Contacts between the two chains:
Residue L381 in chain B contacts residue E57 in chain A (closest heavy-atom distance 3.5 Å).
Residue L366 in chain B contacts residue E18 in chain A (closest heavy-atom distance 4.0 Å).
Residue D380 in chain B is in contact with residue Y41 in chain A (closest heavy-atom distance 2.4 Å).
Residue L671 in chain B is in contact with residue K46 in chain A (closest heavy-atom distance 4.2 Å).
Residue D364 in chain B contacts residue R17 in chain A (closest heavy-atom distance 2.8 Å).
Residue S672 in chain B is in contact with residue V42 in chain A (closest heavy-atom distance 3.8 Å).
Residue A662 in chain B interacts with residue L23 in chain A (closest heavy-atom distance 4.2 Å).
Residue S650 in chain B contacts residue H22 in chain A (closest heavy-atom distance 2.7 Å).
Residue D362 in chain B interacts with residue A70 in chain A (closest heavy-atom distance 3.1 Å).
Residue L528 in chain B interacts with residue R56 in chain A (closest heavy-atom distance 3.6 Å).
Residue N359 in chain B is in contact with residue A70 in chain A (closest heavy-atom distance 2.8 Å).
Residue D380 in chain B contacts residue L54 in chain A (closest heavy-atom distance 3.6 Å).
Residue N359 in chain B is in contact with residue R17 in chain A (closest heavy-atom distance 4.0 Å).
Residue A668 in chain B contacts residue V42 in chain A (closest heavy-atom distance 3.7 Å).
Residue V649 in chain B is in contact with residue R68 in chain A (closest heavy-atom distance 3.3 Å).
Residue R360 in chain B contacts residue F71 in chain A (closest heavy-atom distance 3.9 Å).
Residue T379 in chain B contacts residue R56 in chain A (closest heavy-atom distance 4.1 Å).
Residue L381 in chain B interacts with residue Y41 in chain A (closest heavy-atom distance 3.4 Å).
Residue S383 in chain B interacts with residue E57 in chain A (closest heavy-atom distance 3.9 Å).
Residue T379 in chain B contacts residue L54 in chain A (closest heavy-atom distance 4.0 Å).
Residue P651 in chain B contacts residue C58 in chain A (closest heavy-atom distance 3.2 Å).
Residue A377 in chain B contacts residue K45 in chain A (closest heavy-atom distance 3.2 Å).
Residue R360 in chain B interacts with residue A70 in chain A (closest heavy-atom distance 4.3 Å).
Residue A662 in chain B interacts with residue Q25 in chain A (closest heavy-atom distance 3.3 Å).
Residue D380 in chain B contacts residue R56 in chain A (closest heavy-atom distance 3.8 Å).
Residue N652 in chain B interacts with residue R56 in chain A (closest heavy-atom distance 3.2 Å).
Residue G376 in chain B interacts with residue K45 in chain A (closest heavy-atom distance 3.5 Å).
Residue L366 in chain B interacts with residue R17 in chain A (closest heavy-atom distance 3.7 Å).
Residue V361 in chain B is in contact with residue A70 in chain A (closest heavy-atom distance 3.6 Å).
Residue N359 in chain B interacts with residue F71 in chain A (closest heavy-atom distance 3.6 Å).
Residue E648 in chain B contacts residue W66 in chain A (closest heavy-atom distance 4.2 Å).
Residue S650 in chain B contacts residue C58 in chain A (closest heavy-atom distance 3.1 Å).
Residue N652 in chain B is in contact with residue C58 in chain A (closest heavy-atom distance 3.1 Å).
Residue D527 in chain B contacts residue R56 in chain A (closest heavy-atom distance 2.7 Å).
Residue N663 in chain B is in contact with residue E57 in chain A (closest heavy-atom distance 3.5 Å).
Residue N359 in chain B is in contact with residue G72 in chain A (closest heavy-atom distance 3.5 Å).
Residue S672 in chain B interacts with residue Y41 in chain A (closest heavy-atom distance 3.8 Å).
Residue D380 in chain B interacts with residue I55 in chain A (closest heavy-atom distance 2.8 Å).
Residue D380 in chain B interacts with residue K45 in chain A (closest heavy-atom distance 2.6 Å).
Residue E648 in chain B contacts residue H22 in chain A (closest heavy-atom distance 3.0 Å).
Residue K355 in chain B contacts residue R68 in chain A (closest heavy-atom distance 4.0 Å).
Residue N359 in chain B interacts with residue Y69 in chain A (closest heavy-atom distance 4.3 Å).
Residue V649 in chain B contacts residue R20 in chain A (closest heavy-atom distance 4.1 Å).
Residue G529 in chain B contacts residue L54 in chain A (closest heavy-atom distance 3.7 Å).
Residue G529 in chain B interacts with residue R56 in chain A (closest heavy-atom distance 3.8 Å).
Residue R382 in chain B is in contact with residue E57 in chain A (closest heavy-atom distance 3.0 Å).
Residue N359 in chain B is in contact with residue R68 in chain A (closest heavy-atom distance 3.4 Å).
Residue S672 in chain B contacts residue K45 in chain A (closest heavy-atom distance 3.9 Å).
Residue L528 in chain B contacts residue L54 in chain A (closest heavy-atom distance 4.1 Å).
Residue A662 in chain B interacts with residue E57 in chain A (closest heavy-atom distance 3.1 Å).
Residue G661 in chain B interacts with residue Q25 in chain A (closest heavy-atom distance 3.0 Å).
Residue L671 in chain B is in contact with residue V42 in chain A (closest heavy-atom distance 3.9 Å).
Residue R645 in chain B contacts residue R68 in chain A (closest heavy-atom distance 3.6 Å).
Residue G661 in chain B interacts with residue E57 in chain A (closest heavy-atom distance 3.7 Å).
Residue V649 in chain B contacts residue H22 in chain A (closest heavy-atom distance 4.0 Å).
Residue S650 in chain B contacts residue R56 in chain A (closest heavy-atom distance 3.6 Å).
Residue L526 in chain B is in contact with residue R56 in chain A (closest heavy-atom distance 3.8 Å).
Residue L381 in chain B contacts residue I55 in chain A (closest heavy-atom distance 3.9 Å).
Residue P651 in chain B interacts with residue H22 in chain A (closest heavy-atom distance 3.2 Å).
Residue D380 in chain B contacts residue I53 in chain A (closest heavy-atom distance 3.4 Å).

Sequence of chain A:
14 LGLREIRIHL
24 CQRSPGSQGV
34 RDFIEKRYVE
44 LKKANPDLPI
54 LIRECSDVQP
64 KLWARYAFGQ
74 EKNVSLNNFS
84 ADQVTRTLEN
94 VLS

This data describes a binding interaction between two proteins.

Sequence of chain B:
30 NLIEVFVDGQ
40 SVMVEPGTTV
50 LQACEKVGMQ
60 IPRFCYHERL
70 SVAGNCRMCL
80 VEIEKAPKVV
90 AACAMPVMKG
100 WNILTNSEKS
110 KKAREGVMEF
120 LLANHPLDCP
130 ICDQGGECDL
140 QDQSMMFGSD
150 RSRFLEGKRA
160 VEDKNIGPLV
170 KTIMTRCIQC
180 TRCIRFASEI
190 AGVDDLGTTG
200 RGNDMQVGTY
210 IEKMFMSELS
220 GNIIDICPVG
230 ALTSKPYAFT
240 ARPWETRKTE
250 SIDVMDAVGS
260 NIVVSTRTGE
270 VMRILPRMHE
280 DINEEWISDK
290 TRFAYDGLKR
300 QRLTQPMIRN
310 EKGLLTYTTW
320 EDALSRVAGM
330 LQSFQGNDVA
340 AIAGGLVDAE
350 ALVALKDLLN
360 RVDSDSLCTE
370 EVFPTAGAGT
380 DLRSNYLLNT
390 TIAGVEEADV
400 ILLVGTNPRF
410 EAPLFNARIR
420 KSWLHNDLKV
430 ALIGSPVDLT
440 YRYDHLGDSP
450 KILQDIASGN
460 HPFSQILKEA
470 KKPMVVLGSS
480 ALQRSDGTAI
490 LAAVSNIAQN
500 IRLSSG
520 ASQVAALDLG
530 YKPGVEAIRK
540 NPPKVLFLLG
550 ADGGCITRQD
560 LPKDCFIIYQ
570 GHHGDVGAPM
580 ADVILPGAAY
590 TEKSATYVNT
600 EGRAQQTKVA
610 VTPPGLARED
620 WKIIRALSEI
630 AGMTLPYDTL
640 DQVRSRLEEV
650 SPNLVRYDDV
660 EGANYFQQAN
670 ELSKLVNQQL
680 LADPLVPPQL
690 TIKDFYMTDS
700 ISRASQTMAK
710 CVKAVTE